Sequence of the second protein:
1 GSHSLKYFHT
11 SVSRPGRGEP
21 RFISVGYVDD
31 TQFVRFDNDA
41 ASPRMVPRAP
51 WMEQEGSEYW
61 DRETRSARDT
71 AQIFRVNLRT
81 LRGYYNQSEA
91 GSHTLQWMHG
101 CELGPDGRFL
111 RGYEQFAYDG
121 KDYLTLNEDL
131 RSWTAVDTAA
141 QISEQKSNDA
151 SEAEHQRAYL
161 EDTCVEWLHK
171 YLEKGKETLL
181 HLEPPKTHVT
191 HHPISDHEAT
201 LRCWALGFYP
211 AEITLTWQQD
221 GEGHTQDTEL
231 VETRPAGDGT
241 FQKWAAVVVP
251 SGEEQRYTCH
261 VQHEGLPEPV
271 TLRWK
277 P

These two protein chains interact to form a complex.

Sequence of the first protein:
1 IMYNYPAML

Interface contacts:
Residue I73 in the second protein interacts with residue Y5 in the first protein (closest heavy-atom distance 3.9 Å).
Residue S143 in the second protein is in contact with residue M8 in the first protein (closest heavy-atom distance 5.0 Å).
Residue Y84 in the second protein contacts residue L9 in the first protein (closest heavy-atom distance 2.8 Å).
Residue M45 in the second protein is in contact with residue M2 in the first protein (closest heavy-atom distance 3.5 Å).
Residue T163 in the second protein contacts residue I1 in the first protein (closest heavy-atom distance 3.9 Å).
Residue Y123 in the second protein is in contact with residue L9 in the first protein (closest heavy-atom distance 4.2 Å).
Residue F74 in the second protein contacts residue P6 in the first protein (closest heavy-atom distance 4.5 Å).
Residue Y7 in the second protein contacts residue M2 in the first protein (closest heavy-atom distance 3.7 Å).
Residue S66 in the second protein is in contact with residue N4 in the first protein (closest heavy-atom distance 2.8 Å).
Residue I73 in the second protein interacts with residue M8 in the first protein (closest heavy-atom distance 4.3 Å).
Residue K146 in the second protein interacts with residue M8 in the first protein (closest heavy-atom distance 4.0 Å).
Residue A67 in the second protein contacts residue M2 in the first protein (closest heavy-atom distance 4.0 Å).
Residue T70 in the second protein interacts with residue Y3 in the first protein (closest heavy-atom distance 4.4 Å).
Residue K146 in the second protein contacts residue L9 in the first protein (closest heavy-atom distance 2.8 Å).
Residue E152 in the second protein contacts residue Y3 in the first protein (closest heavy-atom distance 3.4 Å).
Residue L124 in the second protein contacts residue L9 in the first protein (closest heavy-atom distance 4.1 Å).
Residue S143 in the second protein contacts residue L9 in the first protein (closest heavy-atom distance 2.7 Å).
Residue Y159 in the second protein is in contact with residue M2 in the first protein (closest heavy-atom distance 4.0 Å).
Residue E152 in the second protein interacts with residue A7 in the first protein (closest heavy-atom distance 3.3 Å).
Residue Y7 in the second protein contacts residue I1 in the first protein (closest heavy-atom distance 3.2 Å).
Residue N77 in the second protein is in contact with residue M8 in the first protein (closest heavy-atom distance 3.7 Å).
Residue L95 in the second protein is in contact with residue L9 in the first protein (closest heavy-atom distance 4.1 Å).
Residue W97 in the second protein is in contact with residue Y3 in the first protein (closest heavy-atom distance 4.2 Å).
Residue F116 in the second protein contacts residue L9 in the first protein (closest heavy-atom distance 4.3 Å).
Residue S66 in the second protein is in contact with residue M2 in the first protein (closest heavy-atom distance 4.2 Å).
Residue L81 in the second protein interacts with residue L9 in the first protein (closest heavy-atom distance 4.2 Å).
Residue Y171 in the second protein contacts residue I1 in the first protein (closest heavy-atom distance 2.8 Å).
Residue E152 in the second protein interacts with residue P6 in the first protein (closest heavy-atom distance 3.9 Å).
Residue S24 in the second protein is in contact with residue M2 in the first protein (closest heavy-atom distance 4.7 Å).
Residue H99 in the second protein is in contact with residue Y3 in the first protein (closest heavy-atom distance 4.1 Å).
Residue V76 in the second protein is in contact with residue M8 in the first protein (closest heavy-atom distance 4.3 Å).
Residue S147 in the second protein interacts with residue A7 in the first protein (closest heavy-atom distance 4.4 Å).
Residue T70 in the second protein contacts residue M2 in the first protein (closest heavy-atom distance 3.4 Å).
Residue H155 in the second protein interacts with residue Y3 in the first protein (closest heavy-atom distance 3.3 Å).
Residue E152 in the second protein interacts with residue Y5 in the first protein (closest heavy-atom distance 4.3 Å).
Residue T70 in the second protein is in contact with residue P6 in the first protein (closest heavy-atom distance 4.6 Å).
Residue Y159 in the second protein is in contact with residue Y3 in the first protein (closest heavy-atom distance 3.5 Å).
Residue F116 in the second protein contacts residue P6 in the first protein (closest heavy-atom distance 4.5 Å).
Residue W167 in the second protein contacts residue I1 in the first protein (closest heavy-atom distance 3.4 Å).
Residue N77 in the second protein contacts residue L9 in the first protein (closest heavy-atom distance 2.9 Å).
Residue A150 in the second protein interacts with residue A7 in the first protein (closest heavy-atom distance 4.6 Å).
Residue Y159 in the second protein contacts residue I1 in the first protein (closest heavy-atom distance 2.7 Å).
Residue H99 in the second protein is in contact with residue M2 in the first protein (closest heavy-atom distance 4.7 Å).
Residue H99 in the second protein is in contact with residue I1 in the first protein (closest heavy-atom distance 4.9 Å).
Residue E114 in the second protein is in contact with residue P6 in the first protein (closest heavy-atom distance 4.8 Å).
Residue T80 in the second protein interacts with residue L9 in the first protein (closest heavy-atom distance 3.5 Å).
Residue Y59 in the second protein contacts residue I1 in the first protein (closest heavy-atom distance 3.6 Å).
Residue R62 in the second protein contacts residue I1 in the first protein (closest heavy-atom distance 3.5 Å).
Residue E63 in the second protein interacts with residue I1 in the first protein (closest heavy-atom distance 3.3 Å).
Residue W97 in the second protein is in contact with residue P6 in the first protein (closest heavy-atom distance 3.8 Å).
Residue Q156 in the second protein interacts with residue Y3 in the first protein (closest heavy-atom distance 3.3 Å).
Residue L5 in the second protein contacts residue I1 in the first protein (closest heavy-atom distance 4.4 Å).
Residue H9 in the second protein is in contact with residue M2 in the first protein (closest heavy-atom distance 3.5 Å).
Residue I73 in the second protein is in contact with residue P6 in the first protein (closest heavy-atom distance 3.9 Å).
Residue I142 in the second protein interacts with residue L9 in the first protein (closest heavy-atom distance 4.8 Å).
Residue N77 in the second protein is in contact with residue A7 in the first protein (closest heavy-atom distance 5.0 Å).
Residue E63 in the second protein interacts with residue M2 in the first protein (closest heavy-atom distance 2.8 Å).